Interface contacts:
Residue Q40 in protein 2 contacts residue L31 in protein 1 (closest heavy-atom distance 3.0 Å).
Residue E78 in protein 2 contacts residue F32 in protein 1 (closest heavy-atom distance 3.7 Å).
Residue L25 in protein 2 contacts residue Y38 in protein 1 (closest heavy-atom distance 3.6 Å).
Residue F43 in protein 2 interacts with residue F32 in protein 1 (closest heavy-atom distance 3.9 Å).
Residue R75 in protein 2 is in contact with residue E28 in protein 1 (closest heavy-atom distance 4.7 Å).
Residue Q40 in protein 2 contacts residue G34 in protein 1 (closest heavy-atom distance 3.8 Å).
Residue C79 in protein 2 is in contact with residue L31 in protein 1 (closest heavy-atom distance 4.4 Å).
Residue F43 in protein 2 contacts residue F35 in protein 1 (closest heavy-atom distance 3.9 Å).
Residue W7 in protein 2 contacts residue F32 in protein 1 (closest heavy-atom distance 3.7 Å).
Residue I24 in protein 2 is in contact with residue Y38 in protein 1 (closest heavy-atom distance 3.7 Å).
Residue N44 in protein 2 interacts with residue L31 in protein 1 (closest heavy-atom distance 4.1 Å).
Residue Y82 in protein 2 is in contact with residue L31 in protein 1 (closest heavy-atom distance 4.9 Å).
Residue K51 in protein 2 contacts residue F35 in protein 1 (closest heavy-atom distance 4.9 Å).
Residue D5 in protein 2 is in contact with residue Q33 in protein 1 (closest heavy-atom distance 3.7 Å).
Residue I39 in protein 2 contacts residue L31 in protein 1 (closest heavy-atom distance 4.2 Å).
Residue Q28 in protein 2 contacts residue Y38 in protein 1 (closest heavy-atom distance 2.6 Å).
Residue D12 in protein 2 interacts with residue F32 in protein 1 (closest heavy-atom distance 3.7 Å).
Residue Y82 in protein 2 is in contact with residue F32 in protein 1 (closest heavy-atom distance 3.1 Å).
Residue N44 in protein 2 contacts residue G34 in protein 1 (closest heavy-atom distance 4.2 Å).
Residue P8 in protein 2 is in contact with residue F32 in protein 1 (closest heavy-atom distance 3.7 Å).
Residue I24 in protein 2 is in contact with residue E43 in protein 1 (closest heavy-atom distance 4.1 Å).
Residue E78 in protein 2 contacts residue L31 in protein 1 (closest heavy-atom distance 2.7 Å).
Residue V4 in protein 2 is in contact with residue Q33 in protein 1 (closest heavy-atom distance 4.7 Å).
Residue I24 in protein 2 interacts with residue A42 in protein 1 (closest heavy-atom distance 3.7 Å).
Residue F6 in protein 2 contacts residue Q33 in protein 1 (closest heavy-atom distance 4.1 Å).
Residue E78 in protein 2 interacts with residue S30 in protein 1 (closest heavy-atom distance 3.4 Å).
Residue D5 in protein 2 is in contact with residue S30 in protein 1 (closest heavy-atom distance 4.4 Å).
Residue N44 in protein 2 is in contact with residue F35 in protein 1 (closest heavy-atom distance 3.2 Å).
Residue F6 in protein 2 contacts residue E28 in protein 1 (closest heavy-atom distance 4.2 Å).
Residue I68 in protein 2 is in contact with residue L31 in protein 1 (closest heavy-atom distance 4.9 Å).
Residue N44 in protein 2 contacts residue Y38 in protein 1 (closest heavy-atom distance 3.7 Å).
Residue Q40 in protein 2 contacts residue S30 in protein 1 (closest heavy-atom distance 4.4 Å).
Residue Q21 in protein 2 interacts with residue E43 in protein 1 (closest heavy-atom distance 2.8 Å).
Residue D5 in protein 2 interacts with residue F32 in protein 1 (closest heavy-atom distance 3.5 Å).
Residue I24 in protein 2 contacts residue I46 in protein 1 (closest heavy-atom distance 3.5 Å).
Residue W47 in protein 2 is in contact with residue F32 in protein 1 (closest heavy-atom distance 4.0 Å).
Residue Q21 in protein 2 contacts residue L39 in protein 1 (closest heavy-atom distance 4.0 Å).
Residue R75 in protein 2 contacts residue L31 in protein 1 (closest heavy-atom distance 3.4 Å).
Residue F6 in protein 2 is in contact with residue S30 in protein 1 (closest heavy-atom distance 3.4 Å).
Residue F43 in protein 2 is in contact with residue L31 in protein 1 (closest heavy-atom distance 3.6 Å).
Residue R75 in protein 2 is in contact with residue T29 in protein 1 (closest heavy-atom distance 3.0 Å).
Residue Q40 in protein 2 contacts residue F35 in protein 1 (closest heavy-atom distance 3.7 Å).
Residue W47 in protein 2 is in contact with residue F35 in protein 1 (closest heavy-atom distance 3.6 Å).
Residue D12 in protein 2 contacts residue K36 in protein 1 (closest heavy-atom distance 4.3 Å).
Residue L17 in protein 2 is in contact with residue F35 in protein 1 (closest heavy-atom distance 4.2 Å).
Residue I24 in protein 2 interacts with residue L39 in protein 1 (closest heavy-atom distance 3.9 Å).
Residue F6 in protein 2 contacts residue F32 in protein 1 (closest heavy-atom distance 3.6 Å).
Residue L25 in protein 2 interacts with residue F35 in protein 1 (closest heavy-atom distance 4.0 Å).
Residue L17 in protein 2 interacts with residue L39 in protein 1 (closest heavy-atom distance 4.1 Å).
Residue G48 in protein 2 contacts residue F35 in protein 1 (closest heavy-atom distance 4.8 Å).
Residue R75 in protein 2 interacts with residue S30 in protein 1 (closest heavy-atom distance 3.7 Å).
Residue L25 in protein 2 interacts with residue L39 in protein 1 (closest heavy-atom distance 4.2 Å).

Sequence of protein 1:
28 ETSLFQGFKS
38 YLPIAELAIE

Sequence of protein 2:
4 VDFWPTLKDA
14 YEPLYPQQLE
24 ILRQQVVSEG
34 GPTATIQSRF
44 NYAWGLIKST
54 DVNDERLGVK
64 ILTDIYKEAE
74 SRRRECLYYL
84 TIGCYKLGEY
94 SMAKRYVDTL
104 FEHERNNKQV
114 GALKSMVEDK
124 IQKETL

This data describes a binding interaction between two proteins.